Sequence of protein 2:
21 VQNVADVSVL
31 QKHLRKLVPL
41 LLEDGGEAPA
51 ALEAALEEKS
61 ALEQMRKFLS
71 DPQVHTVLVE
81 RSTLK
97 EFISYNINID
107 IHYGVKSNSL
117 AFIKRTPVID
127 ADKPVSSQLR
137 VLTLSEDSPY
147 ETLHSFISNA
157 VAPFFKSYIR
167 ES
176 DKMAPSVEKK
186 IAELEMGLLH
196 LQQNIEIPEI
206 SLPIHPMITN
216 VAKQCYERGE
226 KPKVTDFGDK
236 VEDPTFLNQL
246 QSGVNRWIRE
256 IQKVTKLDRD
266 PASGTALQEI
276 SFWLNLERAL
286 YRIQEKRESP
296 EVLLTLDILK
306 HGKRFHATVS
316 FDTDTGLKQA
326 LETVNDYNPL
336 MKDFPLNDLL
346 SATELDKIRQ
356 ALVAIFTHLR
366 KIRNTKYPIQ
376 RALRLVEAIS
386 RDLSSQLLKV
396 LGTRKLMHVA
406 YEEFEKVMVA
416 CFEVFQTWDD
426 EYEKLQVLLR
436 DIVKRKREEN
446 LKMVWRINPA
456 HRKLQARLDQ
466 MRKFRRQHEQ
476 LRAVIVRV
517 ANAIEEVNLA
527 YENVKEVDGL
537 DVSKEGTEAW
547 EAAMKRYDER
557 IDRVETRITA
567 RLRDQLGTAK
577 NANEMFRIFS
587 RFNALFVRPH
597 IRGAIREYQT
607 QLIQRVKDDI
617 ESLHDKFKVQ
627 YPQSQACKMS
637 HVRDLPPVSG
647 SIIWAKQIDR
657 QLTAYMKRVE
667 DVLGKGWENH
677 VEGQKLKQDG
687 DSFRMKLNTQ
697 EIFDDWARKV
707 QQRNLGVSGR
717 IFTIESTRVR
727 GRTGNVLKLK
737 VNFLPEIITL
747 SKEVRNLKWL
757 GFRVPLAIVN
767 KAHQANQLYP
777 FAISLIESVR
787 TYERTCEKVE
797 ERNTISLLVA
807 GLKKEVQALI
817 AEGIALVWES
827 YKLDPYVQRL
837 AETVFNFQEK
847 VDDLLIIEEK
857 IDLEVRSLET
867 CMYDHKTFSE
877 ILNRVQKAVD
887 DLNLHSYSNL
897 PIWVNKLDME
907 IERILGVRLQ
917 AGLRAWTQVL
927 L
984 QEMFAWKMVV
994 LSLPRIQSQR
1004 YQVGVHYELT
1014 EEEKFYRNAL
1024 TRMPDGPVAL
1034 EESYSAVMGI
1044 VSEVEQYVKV

This data describes a binding interaction between two proteins.

Sequence of protein 1:
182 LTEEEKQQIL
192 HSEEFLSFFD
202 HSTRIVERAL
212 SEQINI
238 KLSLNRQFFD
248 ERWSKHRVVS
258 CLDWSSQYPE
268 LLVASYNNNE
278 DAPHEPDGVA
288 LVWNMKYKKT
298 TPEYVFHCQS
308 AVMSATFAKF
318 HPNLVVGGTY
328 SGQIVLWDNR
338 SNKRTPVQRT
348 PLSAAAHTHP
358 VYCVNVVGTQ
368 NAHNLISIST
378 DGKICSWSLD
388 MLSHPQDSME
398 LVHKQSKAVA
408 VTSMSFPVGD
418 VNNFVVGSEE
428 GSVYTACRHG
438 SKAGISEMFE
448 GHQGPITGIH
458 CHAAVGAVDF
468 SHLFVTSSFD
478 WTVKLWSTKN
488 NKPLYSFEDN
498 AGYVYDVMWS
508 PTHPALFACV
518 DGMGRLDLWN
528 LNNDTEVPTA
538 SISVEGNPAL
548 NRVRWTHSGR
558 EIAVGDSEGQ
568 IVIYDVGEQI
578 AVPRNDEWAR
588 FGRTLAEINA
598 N

Residue-level contacts at the interface:
Residue V638 in protein 2 contacts residue N274 in protein 1 (closest heavy-atom distance 3.6 Å).
Residue R786 in protein 2 interacts with residue E282 in protein 1 (closest heavy-atom distance 3.2 Å).
Residue A837 in protein 2 contacts residue L349 in protein 1 (closest heavy-atom distance 3.8 Å).
Residue R786 in protein 2 is in contact with residue P283 in protein 1 (closest heavy-atom distance 3.6 Å).
Residue E783 in protein 2 is in contact with residue Q330 in protein 1 (closest heavy-atom distance 4.1 Å).
Residue L740 in protein 2 contacts residue E277 in protein 1 (closest heavy-atom distance 3.2 Å).
Residue L641 in protein 2 is in contact with residue A407 in protein 1 (closest heavy-atom distance 3.7 Å).
Residue S780 in protein 2 contacts residue A353 in protein 1 (closest heavy-atom distance 3.3 Å).
Residue R639 in protein 2 contacts residue V408 in protein 1 (closest heavy-atom distance 3.3 Å).
Residue T787 in protein 2 is in contact with residue P283 in protein 1 (closest heavy-atom distance 3.9 Å).
Residue Q653 in protein 2 contacts residue D477 in protein 1 (closest heavy-atom distance 3.3 Å).
Residue D640 in protein 2 contacts residue T355 in protein 1 (closest heavy-atom distance 3.5 Å).
Residue R639 in protein 2 contacts residue P357 in protein 1 (closest heavy-atom distance 3.7 Å).
Residue E838 in protein 2 is in contact with residue A351 in protein 1 (closest heavy-atom distance 3.8 Å).
Residue D640 in protein 2 contacts residue P357 in protein 1 (closest heavy-atom distance 3.9 Å).
Residue E783 in protein 2 interacts with residue S328 in protein 1 (closest heavy-atom distance 3.7 Å).
Residue Q657 in protein 2 interacts with residue D477 in protein 1 (closest heavy-atom distance 3.8 Å).
Residue R862 in protein 2 is in contact with residue Q189 in protein 1 (closest heavy-atom distance 3.4 Å).
Residue S780 in protein 2 contacts residue S350 in protein 1 (closest heavy-atom distance 3.9 Å).
Residue A837 in protein 2 is in contact with residue S350 in protein 1 (closest heavy-atom distance 3.7 Å).
Residue E783 in protein 2 contacts residue Q306 in protein 1 (closest heavy-atom distance 3.4 Å).
Residue A837 in protein 2 interacts with residue A351 in protein 1 (closest heavy-atom distance 3.7 Å).
Residue F841 in protein 2 interacts with residue L349 in protein 1 (closest heavy-atom distance 3.5 Å).
Residue A632 in protein 2 interacts with residue A546 in protein 1 (closest heavy-atom distance 3.6 Å).
Residue W650 in protein 2 contacts residue Y500 in protein 1 (closest heavy-atom distance 3.6 Å).
Residue A632 in protein 2 interacts with residue Y500 in protein 1 (closest heavy-atom distance 3.6 Å).
Residue K622 in protein 2 interacts with residue G499 in protein 1 (closest heavy-atom distance 3.5 Å).
Residue D640 in protein 2 contacts residue T377 in protein 1 (closest heavy-atom distance 3.8 Å).
Residue E838 in protein 2 interacts with residue S350 in protein 1 (closest heavy-atom distance 3.7 Å).
Residue Q631 in protein 2 contacts residue A546 in protein 1 (closest heavy-atom distance 3.0 Å).
Residue Q653 in protein 2 is in contact with residue F476 in protein 1 (closest heavy-atom distance 3.8 Å).
Residue M635 in protein 2 interacts with residue T454 in protein 1 (closest heavy-atom distance 3.9 Å).
Residue E789 in protein 2 is in contact with residue H281 in protein 1 (closest heavy-atom distance 3.3 Å).
Residue I779 in protein 2 interacts with residue T355 in protein 1 (closest heavy-atom distance 3.8 Å).
Residue S863 in protein 2 contacts residue Q189 in protein 1 (closest heavy-atom distance 4.1 Å).
Residue R639 in protein 2 contacts residue A407 in protein 1 (closest heavy-atom distance 3.6 Å).
Residue V638 in protein 2 contacts residue V358 in protein 1 (closest heavy-atom distance 3.4 Å).
Residue S784 in protein 2 contacts residue L349 in protein 1 (closest heavy-atom distance 3.3 Å).
Residue Q834 in protein 2 is in contact with residue A351 in protein 1 (closest heavy-atom distance 3.4 Å).
Residue A632 in protein 2 contacts residue Y502 in protein 1 (closest heavy-atom distance 4.1 Å).
Residue V638 in protein 2 interacts with residue P357 in protein 1 (closest heavy-atom distance 3.4 Å).
Residue R639 in protein 2 is in contact with residue T377 in protein 1 (closest heavy-atom distance 3.3 Å).
Residue I779 in protein 2 interacts with residue S328 in protein 1 (closest heavy-atom distance 4.0 Å).
Residue V638 in protein 2 contacts residue M310 in protein 1 (closest heavy-atom distance 3.2 Å).
Residue V638 in protein 2 contacts residue S257 in protein 1 (closest heavy-atom distance 3.7 Å).
Residue E783 in protein 2 is in contact with residue S307 in protein 1 (closest heavy-atom distance 3.6 Å).
Residue H637 in protein 2 contacts residue Y327 in protein 1 (closest heavy-atom distance 3.6 Å).
Residue S780 in protein 2 contacts residue L349 in protein 1 (closest heavy-atom distance 3.6 Å).
Residue M635 in protein 2 contacts residue T409 in protein 1 (closest heavy-atom distance 4.0 Å).
Residue S630 in protein 2 contacts residue G519 in protein 1 (closest heavy-atom distance 3.8 Å).
Residue S630 in protein 2 is in contact with residue A546 in protein 1 (closest heavy-atom distance 3.9 Å).
Residue Q631 in protein 2 contacts residue P545 in protein 1 (closest heavy-atom distance 3.8 Å).
Residue A632 in protein 2 is in contact with residue V501 in protein 1 (closest heavy-atom distance 4.2 Å).
Residue S863 in protein 2 is in contact with residue I190 in protein 1 (closest heavy-atom distance 3.7 Å).
Residue T787 in protein 2 interacts with residue Q306 in protein 1 (closest heavy-atom distance 3.5 Å).
Residue M635 in protein 2 is in contact with residue Y502 in protein 1 (closest heavy-atom distance 4.0 Å).
Residue F841 in protein 2 interacts with residue S350 in protein 1 (closest heavy-atom distance 3.4 Å).
Residue L859 in protein 2 interacts with residue Q189 in protein 1 (closest heavy-atom distance 2.9 Å).
Residue S780 in protein 2 is in contact with residue S328 in protein 1 (closest heavy-atom distance 4.2 Å).
Residue P776 in protein 2 interacts with residue T355 in protein 1 (closest heavy-atom distance 4.1 Å).